Interface contacts:
Residue R223 in chain A contacts residue V228 in chain B (closest heavy-atom distance 3.1 Å).
Residue I221 in chain A contacts residue K141 in chain B (closest heavy-atom distance 3.2 Å).
Residue M222 in chain A is in contact with residue Y130 in chain B (closest heavy-atom distance 3.7 Å).
Residue V146 in chain A is in contact with residue F217 in chain B (closest heavy-atom distance 3.7 Å).
Residue F169 in chain A interacts with residue M147 in chain B (closest heavy-atom distance 3.7 Å).
Residue I142 in chain A is in contact with residue P220 in chain B (closest heavy-atom distance 3.5 Å).
Residue A225 in chain A is in contact with residue I227 in chain B (closest heavy-atom distance 3.6 Å).
Residue Y224 in chain A is in contact with residue S134 in chain B (closest heavy-atom distance 3.1 Å).
Residue P220 in chain A is in contact with residue R223 in chain B (closest heavy-atom distance 3.4 Å).
Residue S219 in chain A contacts residue K141 in chain B (closest heavy-atom distance 3.2 Å).
Residue Y224 in chain A contacts residue Y303 in chain B (closest heavy-atom distance 3.0 Å).
Residue P220 in chain A contacts residue A225 in chain B (closest heavy-atom distance 3.2 Å).
Residue I227 in chain A interacts with residue N299 in chain B (closest heavy-atom distance 3.1 Å).
Residue S219 in chain A contacts residue M222 in chain B (closest heavy-atom distance 3.6 Å).
Residue F217 in chain A interacts with residue K141 in chain B (closest heavy-atom distance 3.2 Å).
Residue Y119 in chain A interacts with residue E166 in chain B (closest heavy-atom distance 2.4 Å).
Residue Y224 in chain A interacts with residue S136 in chain B (closest heavy-atom distance 2.9 Å).
Residue I227 in chain A is in contact with residue Y295 in chain B (closest heavy-atom distance 3.3 Å).
Residue S143 in chain A is in contact with residue F217 in chain B (closest heavy-atom distance 3.5 Å).
Residue K141 in chain A contacts residue F217 in chain B (closest heavy-atom distance 3.4 Å).
Residue R118 in chain A is in contact with residue D170 in chain B (closest heavy-atom distance 3.1 Å).
Residue R223 in chain A interacts with residue E139 in chain B (closest heavy-atom distance 3.3 Å).
Residue I221 in chain A contacts residue I142 in chain B (closest heavy-atom distance 3.4 Å).
Residue N218 in chain A interacts with residue K141 in chain B (closest heavy-atom distance 3.1 Å).
Residue I221 in chain A is in contact with residue Y140 in chain B (closest heavy-atom distance 2.6 Å).
Residue L235 in chain A interacts with residue H334 in chain B (closest heavy-atom distance 3.5 Å).
Residue I142 in chain A contacts residue S219 in chain B (closest heavy-atom distance 3.5 Å).
Residue Y224 in chain A is in contact with residue L229 in chain B (closest heavy-atom distance 3.6 Å).
Residue M222 in chain A contacts residue C216 in chain B (closest heavy-atom distance 3.7 Å).
Residue Y224 in chain A contacts residue L230 in chain B (closest heavy-atom distance 3.4 Å).
Residue Y224 in chain A is in contact with residue H129 in chain B (closest heavy-atom distance 3.1 Å).
Residue K226 in chain A is in contact with residue Y295 in chain B (closest heavy-atom distance 3.1 Å).
Residue I227 in chain A contacts residue F302 in chain B (closest heavy-atom distance 3.7 Å).
Residue I150 in chain A is in contact with residue L153 in chain B (closest heavy-atom distance 3.7 Å).
Residue D238 in chain A interacts with residue K333 in chain B (closest heavy-atom distance 3.2 Å).
Residue E166 in chain A contacts residue L113 in chain B (closest heavy-atom distance 3.5 Å).
Residue K163 in chain A is in contact with residue L113 in chain B (closest heavy-atom distance 2.7 Å).
Residue P220 in chain A interacts with residue E139 in chain B (closest heavy-atom distance 3.5 Å).
Residue I142 in chain A interacts with residue F217 in chain B (closest heavy-atom distance 3.8 Å).
Residue R223 in chain A contacts residue I227 in chain B (closest heavy-atom distance 3.2 Å).
Residue L229 in chain A contacts residue Y295 in chain B (closest heavy-atom distance 3.5 Å).
Residue C216 in chain A is in contact with residue I142 in chain B (closest heavy-atom distance 3.3 Å).
Residue K141 in chain A is in contact with residue S219 in chain B (closest heavy-atom distance 3.8 Å).
Residue E166 in chain A is in contact with residue Y119 in chain B (closest heavy-atom distance 2.3 Å).
Residue I221 in chain A is in contact with residue V145 in chain B (closest heavy-atom distance 3.5 Å).
Residue D170 in chain A interacts with residue R118 in chain B (closest heavy-atom distance 2.9 Å).
Residue P220 in chain A is in contact with residue Y140 in chain B (closest heavy-atom distance 3.2 Å).
Residue F217 in chain A is in contact with residue I142 in chain B (closest heavy-atom distance 3.6 Å).
Residue K226 in chain A contacts residue S137 in chain B (closest heavy-atom distance 3.4 Å).
Residue M222 in chain A is in contact with residue R215 in chain B (closest heavy-atom distance 3.6 Å).
Residue I221 in chain A interacts with residue C216 in chain B (closest heavy-atom distance 3.7 Å).
Residue V146 in chain A contacts residue M149 in chain B (closest heavy-atom distance 3.8 Å).
Residue M147 in chain A contacts residue F169 in chain B (closest heavy-atom distance 3.8 Å).
Residue R223 in chain A contacts residue T138 in chain B (closest heavy-atom distance 3.6 Å).
Residue D238 in chain A contacts residue H334 in chain B (closest heavy-atom distance 2.8 Å).
Residue K141 in chain A interacts with residue N218 in chain B (closest heavy-atom distance 3.1 Å).
Residue S219 in chain A is in contact with residue I142 in chain B (closest heavy-atom distance 3.4 Å).
Residue Y224 in chain A is in contact with residue V228 in chain B (closest heavy-atom distance 3.3 Å).
Residue I227 in chain A contacts residue A298 in chain B (closest heavy-atom distance 3.2 Å).
Residue M222 in chain A interacts with residue S219 in chain B (closest heavy-atom distance 3.8 Å).

Sequence of chain B:
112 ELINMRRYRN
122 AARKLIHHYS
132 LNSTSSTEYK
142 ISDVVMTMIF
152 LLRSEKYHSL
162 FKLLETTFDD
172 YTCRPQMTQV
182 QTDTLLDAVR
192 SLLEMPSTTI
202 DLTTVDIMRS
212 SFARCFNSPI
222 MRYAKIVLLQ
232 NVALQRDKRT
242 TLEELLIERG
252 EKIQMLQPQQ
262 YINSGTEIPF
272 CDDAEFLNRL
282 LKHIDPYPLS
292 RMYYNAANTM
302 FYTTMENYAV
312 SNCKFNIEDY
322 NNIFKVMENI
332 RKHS

Sequence of chain A:
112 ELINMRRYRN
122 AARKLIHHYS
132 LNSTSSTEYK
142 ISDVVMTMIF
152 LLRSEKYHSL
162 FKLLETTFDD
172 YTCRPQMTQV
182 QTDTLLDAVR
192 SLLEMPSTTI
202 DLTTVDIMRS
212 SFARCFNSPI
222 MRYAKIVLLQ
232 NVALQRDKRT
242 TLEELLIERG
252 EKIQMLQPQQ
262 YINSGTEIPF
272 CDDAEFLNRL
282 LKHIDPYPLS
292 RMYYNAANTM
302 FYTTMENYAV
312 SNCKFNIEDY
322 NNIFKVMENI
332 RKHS

The following describes two proteins that form a bound complex.